Sequence of chain A:
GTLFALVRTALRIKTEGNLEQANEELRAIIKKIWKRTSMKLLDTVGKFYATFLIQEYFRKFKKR

Sequence of chain B:
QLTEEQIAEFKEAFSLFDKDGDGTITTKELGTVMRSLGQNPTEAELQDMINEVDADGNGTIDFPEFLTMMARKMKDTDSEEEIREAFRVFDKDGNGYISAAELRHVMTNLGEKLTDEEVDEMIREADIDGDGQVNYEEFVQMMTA

The following describes two proteins that form a bound complex.

Residue-level contacts at the interface:
Residue K76 in chain B interacts with residue Y60 in chain A (closest heavy-atom distance 3.7 Å).
Residue E121 in chain B is in contact with residue F72 in chain A (closest heavy-atom distance 3.6 Å).
Residue E128 in chain B is in contact with residue R75 in chain A (closest heavy-atom distance 3.6 Å).
Residue E124 in chain B interacts with residue R75 in chain A (closest heavy-atom distance 3.9 Å).
Residue F69 in chain B is in contact with residue F59 in chain A (closest heavy-atom distance 3.5 Å).
Residue M145 in chain B is in contact with residue K71 in chain A (closest heavy-atom distance 3.9 Å).
Residue E85 in chain B is in contact with residue A61 in chain A (closest heavy-atom distance 3.6 Å).
Residue F20 in chain B interacts with residue F59 in chain A (closest heavy-atom distance 3.6 Å).
Residue L33 in chain B contacts residue F59 in chain A (closest heavy-atom distance 3.6 Å).
Residue L19 in chain B is in contact with residue Q66 in chain A (closest heavy-atom distance 3.7 Å).
Residue M52 in chain B is in contact with residue T55 in chain A (closest heavy-atom distance 3.5 Å).
Residue M73 in chain B is in contact with residue F59 in chain A (closest heavy-atom distance 4.1 Å).
Residue L40 in chain B contacts residue T62 in chain A (closest heavy-atom distance 3.9 Å).
Residue E115 in chain B contacts residue Q66 in chain A (closest heavy-atom distance 3.5 Å).
Residue E15 in chain B is in contact with residue R70 in chain A (closest heavy-atom distance 3.2 Å).
Residue E12 in chain B is in contact with residue F63 in chain A (closest heavy-atom distance 3.8 Å).
Residue M73 in chain B contacts residue Y60 in chain A (closest heavy-atom distance 3.6 Å).
Residue F93 in chain B interacts with residue I65 in chain A (closest heavy-atom distance 3.6 Å).
Residue K76 in chain B is in contact with residue V56 in chain A (closest heavy-atom distance 4.3 Å).
Residue F13 in chain B contacts residue F63 in chain A (closest heavy-atom distance 3.5 Å).
Residue E88 in chain B interacts with residue A61 in chain A (closest heavy-atom distance 4.1 Å).
Residue M145 in chain B is in contact with residue Y68 in chain A (closest heavy-atom distance 3.3 Å).
Residue M146 in chain B contacts residue Y68 in chain A (closest heavy-atom distance 3.8 Å).
Residue F20 in chain B interacts with residue T62 in chain A (closest heavy-atom distance 3.6 Å).
Residue F13 in chain B interacts with residue Y60 in chain A (closest heavy-atom distance 4.2 Å).
Residue M125 in chain B interacts with residue Y68 in chain A (closest heavy-atom distance 3.2 Å).
Residue I86 in chain B interacts with residue L64 in chain A (closest heavy-atom distance 4.1 Å).
Residue L117 in chain B is in contact with residue F69 in chain A (closest heavy-atom distance 4.1 Å).
Residue V56 in chain B contacts residue F59 in chain A (closest heavy-atom distance 4.3 Å).
Residue E12 in chain B is in contact with residue R70 in chain A (closest heavy-atom distance 3.5 Å).
Residue M125 in chain B contacts residue F72 in chain A (closest heavy-atom distance 3.6 Å).
Residue E85 in chain B is in contact with residue G57 in chain A (closest heavy-atom distance 2.8 Å).
Residue E85 in chain B interacts with residue Y60 in chain A (closest heavy-atom distance 3.7 Å).
Residue L117 in chain B is in contact with residue F72 in chain A (closest heavy-atom distance 3.8 Å).
Residue E15 in chain B is in contact with residue Q66 in chain A (closest heavy-atom distance 3.5 Å).
Residue M146 in chain B contacts residue L64 in chain A (closest heavy-atom distance 3.5 Å).
Residue L19 in chain B contacts residue T62 in chain A (closest heavy-atom distance 3.3 Å).
Residue E85 in chain B is in contact with residue L64 in chain A (closest heavy-atom distance 3.7 Å).
Residue A16 in chain B interacts with residue F63 in chain A (closest heavy-atom distance 4.3 Å).
Residue I64 in chain B interacts with residue F59 in chain A (closest heavy-atom distance 3.9 Å).
Residue V92 in chain B contacts residue A61 in chain A (closest heavy-atom distance 4.2 Å).
Residue F93 in chain B is in contact with residue F69 in chain A (closest heavy-atom distance 4.1 Å).
Residue M72 in chain B interacts with residue F59 in chain A (closest heavy-atom distance 3.3 Å).
Residue M110 in chain B interacts with residue F69 in chain A (closest heavy-atom distance 3.4 Å).
Residue L113 in chain B is in contact with residue I65 in chain A (closest heavy-atom distance 3.5 Å).
Residue E88 in chain B interacts with residue G57 in chain A (closest heavy-atom distance 4.0 Å).
Residue E128 in chain B contacts residue F72 in chain A (closest heavy-atom distance 3.9 Å).
Residue A16 in chain B contacts residue Q66 in chain A (closest heavy-atom distance 3.7 Å).
Residue A148 in chain B interacts with residue K71 in chain A (closest heavy-atom distance 2.6 Å).
Residue M37 in chain B contacts residue K58 in chain A (closest heavy-atom distance 4.1 Å).
Residue A89 in chain B is in contact with residue I65 in chain A (closest heavy-atom distance 4.2 Å).
Residue M52 in chain B interacts with residue F59 in chain A (closest heavy-atom distance 4.3 Å).
Residue M77 in chain B interacts with residue Y60 in chain A (closest heavy-atom distance 3.6 Å).
Residue M73 in chain B interacts with residue F63 in chain A (closest heavy-atom distance 3.5 Å).
Residue V92 in chain B is in contact with residue I65 in chain A (closest heavy-atom distance 4.3 Å).
Residue A89 in chain B is in contact with residue A61 in chain A (closest heavy-atom distance 3.9 Å).
Residue L106 in chain B interacts with residue F69 in chain A (closest heavy-atom distance 4.0 Å).
Residue L113 in chain B contacts residue T62 in chain A (closest heavy-atom distance 4.3 Å).
Residue M125 in chain B is in contact with residue F69 in chain A (closest heavy-atom distance 3.5 Å).
Residue E115 in chain B interacts with residue F69 in chain A (closest heavy-atom distance 3.4 Å).